Residue-level contacts at the interface:
Residue L35 in chain A contacts residue L38 in chain B (closest heavy-atom distance 4.4 Å).
Residue K68 in chain A contacts residue A49 in chain B (closest heavy-atom distance 4.4 Å).
Residue A10 in chain A contacts residue I7 in chain B (closest heavy-atom distance 4.1 Å).
Residue A14 in chain A interacts with residue V11 in chain B (closest heavy-atom distance 3.5 Å).
Residue I65 in chain A interacts with residue A49 in chain B (closest heavy-atom distance 3.4 Å).
Residue L35 in chain A interacts with residue P34 in chain B (closest heavy-atom distance 3.6 Å).
Residue L26 in chain A is in contact with residue S41 in chain B (closest heavy-atom distance 4.6 Å).
Residue A14 in chain A contacts residue E15 in chain B (closest heavy-atom distance 3.5 Å).
Residue I21 in chain A contacts residue A45 in chain B (closest heavy-atom distance 3.7 Å).
Residue L35 in chain A contacts residue R37 in chain B (closest heavy-atom distance 4.5 Å).
Residue Y32 in chain A is in contact with residue P34 in chain B (closest heavy-atom distance 4.3 Å).
Residue I21 in chain A interacts with residue L46 in chain B (closest heavy-atom distance 4.1 Å).
Residue V22 in chain A is in contact with residue F42 in chain B (closest heavy-atom distance 4.6 Å).
Residue A25 in chain A is in contact with residue A45 in chain B (closest heavy-atom distance 4.2 Å).
Residue Y32 in chain A contacts residue R37 in chain B (closest heavy-atom distance 3.0 Å).
Residue L38 in chain A contacts residue L38 in chain B (closest heavy-atom distance 3.9 Å).
Residue I21 in chain A interacts with residue L50 in chain B (closest heavy-atom distance 3.8 Å).
Residue I21 in chain A is in contact with residue F42 in chain B (closest heavy-atom distance 4.1 Å).
Residue E66 in chain A contacts residue K48 in chain B (closest heavy-atom distance 3.4 Å).
Residue V24 in chain A interacts with residue A45 in chain B (closest heavy-atom distance 3.9 Å).
Residue E33 in chain A contacts residue P34 in chain B (closest heavy-atom distance 3.1 Å).
Residue V29 in chain A interacts with residue R37 in chain B (closest heavy-atom distance 3.4 Å).
Residue K67 in chain A is in contact with residue K48 in chain B (closest heavy-atom distance 4.9 Å).
Residue K17 in chain A interacts with residue A49 in chain B (closest heavy-atom distance 3.3 Å).
Residue L26 in chain A interacts with residue L38 in chain B (closest heavy-atom distance 3.7 Å).
Residue K17 in chain A is in contact with residue L50 in chain B (closest heavy-atom distance 4.2 Å).
Residue A25 in chain A interacts with residue L38 in chain B (closest heavy-atom distance 3.8 Å).
Residue V29 in chain A interacts with residue S41 in chain B (closest heavy-atom distance 3.7 Å).
Residue V18 in chain A is in contact with residue L19 in chain B (closest heavy-atom distance 4.2 Å).
Residue I65 in chain A contacts residue A45 in chain B (closest heavy-atom distance 4.2 Å).
Residue K17 in chain A contacts residue K12 in chain B (closest heavy-atom distance 3.8 Å).
Residue P34 in chain A interacts with residue P34 in chain B (closest heavy-atom distance 4.0 Å).
Residue V29 in chain A interacts with residue L38 in chain B (closest heavy-atom distance 4.0 Å).
Residue A14 in chain A is in contact with residue A14 in chain B (closest heavy-atom distance 4.6 Å).
Residue S28 in chain A is in contact with residue S41 in chain B (closest heavy-atom distance 3.0 Å).
Residue I21 in chain A is in contact with residue L19 in chain B (closest heavy-atom distance 3.9 Å).
Residue K17 in chain A interacts with residue E15 in chain B (closest heavy-atom distance 3.4 Å).
Residue E13 in chain A interacts with residue E15 in chain B (closest heavy-atom distance 4.4 Å).
Residue L35 in chain A interacts with residue L35 in chain B (closest heavy-atom distance 4.0 Å).
Residue A25 in chain A interacts with residue F42 in chain B (closest heavy-atom distance 3.6 Å).
Residue V18 in chain A interacts with residue V18 in chain B (closest heavy-atom distance 3.6 Å).
Residue V24 in chain A contacts residue S41 in chain B (closest heavy-atom distance 4.1 Å).
Residue V18 in chain A is in contact with residue E15 in chain B (closest heavy-atom distance 3.6 Å).
Residue E5 in chain A interacts with residue E6 in chain B (closest heavy-atom distance 4.2 Å).
Residue A25 in chain A interacts with residue S41 in chain B (closest heavy-atom distance 2.6 Å).
Residue I21 in chain A interacts with residue A49 in chain B (closest heavy-atom distance 3.6 Å).
Residue K68 in chain A is in contact with residue K48 in chain B (closest heavy-atom distance 3.1 Å).
Residue V11 in chain A is in contact with residue V11 in chain B (closest heavy-atom distance 4.4 Å).
Residue I65 in chain A is in contact with residue K48 in chain B (closest heavy-atom distance 3.2 Å).
Residue A10 in chain A contacts residue V11 in chain B (closest heavy-atom distance 3.2 Å).

These two protein chains interact to form a complex.

Sequence of chain B:
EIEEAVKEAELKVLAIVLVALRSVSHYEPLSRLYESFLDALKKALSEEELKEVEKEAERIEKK

Sequence of chain A:
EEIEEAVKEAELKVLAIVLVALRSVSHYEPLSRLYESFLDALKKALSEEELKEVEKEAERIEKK